These two protein chains interact to form a complex.

Residue-level contacts at the interface:
Residue V45 in the first protein contacts residue I31 in the second protein (closest heavy-atom distance 3.9 Å).
Residue V45 in the first protein interacts with residue P62 in the second protein (closest heavy-atom distance 4.1 Å).
Residue M123 in the first protein is in contact with residue E126 in the second protein (closest heavy-atom distance 3.5 Å).
Residue I42 in the first protein interacts with residue P62 in the second protein (closest heavy-atom distance 4.4 Å).
Residue V45 in the first protein contacts residue L55 in the second protein (closest heavy-atom distance 4.0 Å).
Residue L88 in the first protein is in contact with residue L125 in the second protein (closest heavy-atom distance 4.1 Å).
Residue I42 in the first protein interacts with residue Y60 in the second protein (closest heavy-atom distance 3.9 Å).
Residue Y72 in the first protein interacts with residue L55 in the second protein (closest heavy-atom distance 3.9 Å).
Residue R84 in the first protein is in contact with residue V124 in the second protein (closest heavy-atom distance 3.7 Å).
Residue V98 in the first protein is in contact with residue Y60 in the second protein (closest heavy-atom distance 4.3 Å).
Residue G87 in the first protein is in contact with residue Q92 in the second protein (closest heavy-atom distance 4.9 Å).
Residue Y72 in the first protein interacts with residue Y60 in the second protein (closest heavy-atom distance 3.4 Å).
Residue L128 in the first protein contacts residue L133 in the second protein (closest heavy-atom distance 3.5 Å).
Residue R84 in the first protein interacts with residue D127 in the second protein (closest heavy-atom distance 4.1 Å).
Residue G44 in the first protein is in contact with residue I31 in the second protein (closest heavy-atom distance 4.0 Å).
Residue Q131 in the first protein interacts with residue L133 in the second protein (closest heavy-atom distance 4.0 Å).
Residue H74 in the first protein contacts residue Y60 in the second protein (closest heavy-atom distance 2.9 Å).
Residue M123 in the first protein interacts with residue I129 in the second protein (closest heavy-atom distance 4.4 Å).
Residue I42 in the first protein contacts residue L55 in the second protein (closest heavy-atom distance 4.0 Å).
Residue T85 in the first protein interacts with residue L125 in the second protein (closest heavy-atom distance 4.8 Å).
Residue R84 in the first protein is in contact with residue E126 in the second protein (closest heavy-atom distance 3.3 Å).
Residue M123 in the first protein contacts residue G130 in the second protein (closest heavy-atom distance 4.8 Å).
Residue V47 in the first protein is in contact with residue L55 in the second protein (closest heavy-atom distance 3.5 Å).
Residue G43 in the first protein interacts with residue D29 in the second protein (closest heavy-atom distance 3.6 Å).
Residue G43 in the first protein contacts residue N30 in the second protein (closest heavy-atom distance 3.5 Å).
Residue Q131 in the first protein contacts residue Y134 in the second protein (closest heavy-atom distance 3.7 Å).
Residue N73 in the first protein contacts residue Y60 in the second protein (closest heavy-atom distance 3.1 Å).
Residue L128 in the first protein interacts with residue I129 in the second protein (closest heavy-atom distance 3.9 Å).
Residue G44 in the first protein contacts residue G32 in the second protein (closest heavy-atom distance 4.0 Å).
Residue I75 in the first protein is in contact with residue Y60 in the second protein (closest heavy-atom distance 4.0 Å).
Residue F132 in the first protein is in contact with residue F132 in the second protein (closest heavy-atom distance 3.5 Å).
Residue I83 in the first protein interacts with residue E126 in the second protein (closest heavy-atom distance 4.4 Å).
Residue L88 in the first protein contacts residue L89 in the second protein (closest heavy-atom distance 3.7 Å).
Residue L89 in the first protein contacts residue L89 in the second protein (closest heavy-atom distance 3.9 Å).
Residue F132 in the first protein contacts residue L133 in the second protein (closest heavy-atom distance 4.0 Å).
Residue V45 in the first protein is in contact with residue I53 in the second protein (closest heavy-atom distance 3.9 Å).
Residue G43 in the first protein is in contact with residue I31 in the second protein (closest heavy-atom distance 3.0 Å).
Residue G87 in the first protein is in contact with residue L125 in the second protein (closest heavy-atom distance 3.5 Å).
Residue R71 in the first protein is in contact with residue Y60 in the second protein (closest heavy-atom distance 4.5 Å).
Residue G44 in the first protein contacts residue N30 in the second protein (closest heavy-atom distance 4.2 Å).
Residue R84 in the first protein interacts with residue N30 in the second protein (closest heavy-atom distance 4.2 Å).
Residue G43 in the first protein interacts with residue G32 in the second protein (closest heavy-atom distance 4.2 Å).
Residue T85 in the first protein contacts residue E126 in the second protein (closest heavy-atom distance 2.8 Å).
Residue L88 in the first protein is in contact with residue L88 in the second protein (closest heavy-atom distance 3.7 Å).
Residue G43 in the first protein is in contact with residue P62 in the second protein (closest heavy-atom distance 3.4 Å).

Sequence of the first protein:
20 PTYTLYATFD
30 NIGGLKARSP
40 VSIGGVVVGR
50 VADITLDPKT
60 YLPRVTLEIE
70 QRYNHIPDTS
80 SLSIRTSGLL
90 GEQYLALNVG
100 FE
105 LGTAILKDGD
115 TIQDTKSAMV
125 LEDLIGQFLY

Sequence of the second protein:
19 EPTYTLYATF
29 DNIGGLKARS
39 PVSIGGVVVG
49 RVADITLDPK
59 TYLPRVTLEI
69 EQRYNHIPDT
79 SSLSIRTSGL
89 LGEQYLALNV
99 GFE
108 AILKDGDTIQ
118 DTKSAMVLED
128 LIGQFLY